Contacts between the two chains:
Residue T111 in protein 2 contacts residue Y7 in protein 1 (closest heavy-atom distance 3.4 Å).
Residue P20 in protein 2 contacts residue Q41 in protein 1 (closest heavy-atom distance 3.7 Å).
Residue N50 in protein 2 is in contact with residue A27 in protein 1 (closest heavy-atom distance 3.5 Å).
Residue E110 in protein 2 contacts residue I5 in protein 1 (closest heavy-atom distance 3.7 Å).
Residue V35 in protein 2 is in contact with residue F30 in protein 1 (closest heavy-atom distance 3.8 Å).
Residue H7 in protein 2 is in contact with residue Y7 in protein 1 (closest heavy-atom distance 3.3 Å).
Residue Q49 in protein 2 interacts with residue L21 in protein 1 (closest heavy-atom distance 3.9 Å).
Residue N10 in protein 2 is in contact with residue H3 in protein 1 (closest heavy-atom distance 3.8 Å).
Residue E110 in protein 2 interacts with residue M4 in protein 1 (closest heavy-atom distance 3.7 Å).
Residue L57 in protein 2 interacts with residue I34 in protein 1 (closest heavy-atom distance 3.8 Å).
Residue A46 in protein 2 is in contact with residue V23 in protein 1 (closest heavy-atom distance 3.3 Å).
Residue N50 in protein 2 interacts with residue F25 in protein 1 (closest heavy-atom distance 3.9 Å).
Residue W45 in protein 2 is in contact with residue L15 in protein 1 (closest heavy-atom distance 3.8 Å).
Residue P8 in protein 2 is in contact with residue Y7 in protein 1 (closest heavy-atom distance 2.7 Å).
Residue G109 in protein 2 interacts with residue K6 in protein 1 (closest heavy-atom distance 3.2 Å).
Residue N50 in protein 2 contacts residue V23 in protein 1 (closest heavy-atom distance 3.7 Å).
Residue L105 in protein 2 contacts residue I9 in protein 1 (closest heavy-atom distance 4.0 Å).
Residue L101 in protein 2 interacts with residue F13 in protein 1 (closest heavy-atom distance 4.0 Å).
Residue V41 in protein 2 interacts with residue L12 in protein 1 (closest heavy-atom distance 3.5 Å).
Residue V22 in protein 2 is in contact with residue L40 in protein 1 (closest heavy-atom distance 3.9 Å).
Residue L105 in protein 2 contacts residue L12 in protein 1 (closest heavy-atom distance 3.5 Å).
Residue K19 in protein 2 is in contact with residue I33 in protein 1 (closest heavy-atom distance 3.8 Å).
Residue P52 in protein 2 interacts with residue F30 in protein 1 (closest heavy-atom distance 3.8 Å).
Residue T36 in protein 2 contacts residue F25 in protein 1 (closest heavy-atom distance 3.7 Å).
Residue P8 in protein 2 contacts residue I5 in protein 1 (closest heavy-atom distance 3.7 Å).
Residue A46 in protein 2 contacts residue L21 in protein 1 (closest heavy-atom distance 4.0 Å).
Residue W45 in protein 2 is in contact with residue L12 in protein 1 (closest heavy-atom distance 3.0 Å).
Residue R102 in protein 2 contacts residue I9 in protein 1 (closest heavy-atom distance 3.8 Å).
Residue K19 in protein 2 contacts residue V37 in protein 1 (closest heavy-atom distance 3.9 Å).
Residue W45 in protein 2 is in contact with residue K16 in protein 1 (closest heavy-atom distance 3.6 Å).
Residue V35 in protein 2 is in contact with residue F25 in protein 1 (closest heavy-atom distance 3.6 Å).
Residue H7 in protein 2 is in contact with residue L15 in protein 1 (closest heavy-atom distance 3.5 Å).
Residue E110 in protein 2 is in contact with residue K6 in protein 1 (closest heavy-atom distance 2.8 Å).
Residue P20 in protein 2 contacts residue V37 in protein 1 (closest heavy-atom distance 3.9 Å).
Residue N10 in protein 2 is in contact with residue M4 in protein 1 (closest heavy-atom distance 3.4 Å).
Residue P58 in protein 2 interacts with residue Q41 in protein 1 (closest heavy-atom distance 3.4 Å).
Residue V41 in protein 2 interacts with residue L15 in protein 1 (closest heavy-atom distance 3.8 Å).
Residue P58 in protein 2 is in contact with residue K38 in protein 1 (closest heavy-atom distance 3.7 Å).
Residue E56 in protein 2 contacts residue R31 in protein 1 (closest heavy-atom distance 2.6 Å).
Residue G109 in protein 2 is in contact with residue L12 in protein 1 (closest heavy-atom distance 4.0 Å).
Residue L105 in protein 2 is in contact with residue F13 in protein 1 (closest heavy-atom distance 3.6 Å).
Residue I47 in protein 2 contacts residue V23 in protein 1 (closest heavy-atom distance 3.9 Å).
Residue A46 in protein 2 interacts with residue E22 in protein 1 (closest heavy-atom distance 3.5 Å).
Residue P52 in protein 2 is in contact with residue R31 in protein 1 (closest heavy-atom distance 3.6 Å).
Residue A106 in protein 2 is in contact with residue I9 in protein 1 (closest heavy-atom distance 4.0 Å).
Residue E56 in protein 2 interacts with residue K38 in protein 1 (closest heavy-atom distance 2.8 Å).
Residue I51 in protein 2 contacts residue F25 in protein 1 (closest heavy-atom distance 3.5 Å).
Residue G109 in protein 2 contacts residue Y7 in protein 1 (closest heavy-atom distance 2.9 Å).
Residue V22 in protein 2 interacts with residue K44 in protein 1 (closest heavy-atom distance 3.3 Å).
Residue W45 in protein 2 contacts residue F13 in protein 1 (closest heavy-atom distance 3.9 Å).
Residue Y63 in protein 2 is in contact with residue F30 in protein 1 (closest heavy-atom distance 4.0 Å).
Residue P58 in protein 2 is in contact with residue I34 in protein 1 (closest heavy-atom distance 3.6 Å).
Residue Y17 in protein 2 is in contact with residue F30 in protein 1 (closest heavy-atom distance 3.8 Å).
Residue N10 in protein 2 contacts residue I5 in protein 1 (closest heavy-atom distance 3.4 Å).
Residue L59 in protein 2 contacts residue Q41 in protein 1 (closest heavy-atom distance 3.0 Å).
Residue W45 in protein 2 contacts residue P17 in protein 1 (closest heavy-atom distance 3.8 Å).
Residue P52 in protein 2 interacts with residue I34 in protein 1 (closest heavy-atom distance 3.8 Å).
Residue P58 in protein 2 is in contact with residue V37 in protein 1 (closest heavy-atom distance 3.6 Å).
Residue N50 in protein 2 interacts with residue L21 in protein 1 (closest heavy-atom distance 2.9 Å).
Residue Y17 in protein 2 is in contact with residue I34 in protein 1 (closest heavy-atom distance 3.6 Å).

Sequence of protein 1:
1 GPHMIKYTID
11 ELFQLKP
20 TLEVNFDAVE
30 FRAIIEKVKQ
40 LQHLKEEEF

Sequence of protein 2:
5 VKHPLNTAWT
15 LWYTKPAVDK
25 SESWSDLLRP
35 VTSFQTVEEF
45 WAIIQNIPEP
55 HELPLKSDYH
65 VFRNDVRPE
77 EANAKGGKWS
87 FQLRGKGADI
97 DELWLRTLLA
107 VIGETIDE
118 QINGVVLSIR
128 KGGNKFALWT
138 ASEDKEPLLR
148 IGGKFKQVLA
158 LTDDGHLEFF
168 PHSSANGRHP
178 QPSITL

These two protein chains interact to form a complex.